Sequence of protein 1:
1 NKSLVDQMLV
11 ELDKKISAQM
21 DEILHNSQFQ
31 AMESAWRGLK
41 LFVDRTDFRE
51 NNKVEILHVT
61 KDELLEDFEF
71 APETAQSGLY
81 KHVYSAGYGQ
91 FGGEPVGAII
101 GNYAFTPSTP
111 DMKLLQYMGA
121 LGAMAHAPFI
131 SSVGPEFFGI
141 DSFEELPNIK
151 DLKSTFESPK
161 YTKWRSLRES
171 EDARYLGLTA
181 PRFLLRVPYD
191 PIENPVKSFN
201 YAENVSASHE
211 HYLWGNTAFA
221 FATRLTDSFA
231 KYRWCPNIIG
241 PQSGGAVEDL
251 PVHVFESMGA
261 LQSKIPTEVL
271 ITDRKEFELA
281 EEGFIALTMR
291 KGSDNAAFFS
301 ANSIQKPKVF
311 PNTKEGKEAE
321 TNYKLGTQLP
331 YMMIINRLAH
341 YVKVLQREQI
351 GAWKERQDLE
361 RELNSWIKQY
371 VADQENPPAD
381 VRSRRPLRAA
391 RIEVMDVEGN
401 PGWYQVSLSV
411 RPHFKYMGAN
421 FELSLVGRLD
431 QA

Sequence of protein 2:
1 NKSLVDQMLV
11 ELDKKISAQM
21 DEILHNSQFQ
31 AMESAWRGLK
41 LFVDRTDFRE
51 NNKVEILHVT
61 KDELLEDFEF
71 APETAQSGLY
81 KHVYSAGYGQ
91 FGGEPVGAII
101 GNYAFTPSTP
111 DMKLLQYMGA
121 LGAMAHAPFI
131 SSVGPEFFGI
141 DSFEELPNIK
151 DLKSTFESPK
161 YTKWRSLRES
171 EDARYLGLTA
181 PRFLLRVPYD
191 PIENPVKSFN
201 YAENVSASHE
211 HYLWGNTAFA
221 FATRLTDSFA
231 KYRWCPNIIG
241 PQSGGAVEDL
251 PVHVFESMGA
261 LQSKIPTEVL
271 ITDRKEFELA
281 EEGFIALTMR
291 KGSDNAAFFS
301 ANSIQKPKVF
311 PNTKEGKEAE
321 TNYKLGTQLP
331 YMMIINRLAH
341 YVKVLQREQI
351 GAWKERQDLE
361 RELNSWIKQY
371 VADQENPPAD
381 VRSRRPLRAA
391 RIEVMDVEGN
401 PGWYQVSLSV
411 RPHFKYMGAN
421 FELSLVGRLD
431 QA

These two protein chains interact to form a complex.

Residue-level contacts at the interface:
Residue G351 in protein 2 contacts residue I239 in protein 1 (closest heavy-atom distance 3.4 Å).
Residue W353 in protein 2 interacts with residue H413 in protein 1 (closest heavy-atom distance 3.3 Å).
Residue Q405 in protein 2 interacts with residue N420 in protein 1 (closest heavy-atom distance 3.3 Å).
Residue L408 in protein 2 interacts with residue S424 in protein 1 (closest heavy-atom distance 3.0 Å).
Residue A352 in protein 2 is in contact with residue Y416 in protein 1 (closest heavy-atom distance 2.8 Å).
Residue G351 in protein 2 contacts residue Y416 in protein 1 (closest heavy-atom distance 2.8 Å).
Residue F91 in protein 2 is in contact with residue K291 in protein 1 (closest heavy-atom distance 3.0 Å).
Residue E318 in protein 2 interacts with residue R428 in protein 1 (closest heavy-atom distance 3.0 Å).
Residue R361 in protein 2 interacts with residue N376 in protein 1 (closest heavy-atom distance 3.4 Å).
Residue E348 in protein 2 contacts residue R290 in protein 1 (closest heavy-atom distance 2.8 Å).
Residue L408 in protein 2 is in contact with residue E422 in protein 1 (closest heavy-atom distance 2.9 Å).
Residue D358 in protein 2 interacts with residue R382 in protein 1 (closest heavy-atom distance 3.0 Å).
Residue I350 in protein 2 is in contact with residue Y416 in protein 1 (closest heavy-atom distance 3.6 Å).
Residue N322 in protein 2 contacts residue V426 in protein 1 (closest heavy-atom distance 3.3 Å).
Residue Y404 in protein 2 is in contact with residue N420 in protein 1 (closest heavy-atom distance 3.1 Å).
Residue E398 in protein 2 contacts residue K317 in protein 1 (closest heavy-atom distance 3.3 Å).
Residue I350 in protein 2 interacts with residue G240 in protein 1 (closest heavy-atom distance 3.2 Å).
Residue G402 in protein 2 is in contact with residue M417 in protein 1 (closest heavy-atom distance 2.9 Å).
Residue W353 in protein 2 is in contact with residue R382 in protein 1 (closest heavy-atom distance 2.7 Å).
Residue I350 in protein 2 is in contact with residue I239 in protein 1 (closest heavy-atom distance 3.5 Å).
Residue E355 in protein 2 is in contact with residue R411 in protein 1 (closest heavy-atom distance 3.1 Å).
Residue R347 in protein 2 contacts residue D273 in protein 1 (closest heavy-atom distance 2.8 Å).
Residue V410 in protein 2 contacts residue S424 in protein 1 (closest heavy-atom distance 2.9 Å).
Residue W353 in protein 2 is in contact with residue K415 in protein 1 (closest heavy-atom distance 3.4 Å).
Residue E355 in protein 2 interacts with residue R388 in protein 1 (closest heavy-atom distance 3.2 Å).
Residue V406 in protein 2 contacts residue F421 in protein 1 (closest heavy-atom distance 3.4 Å).
Residue W353 in protein 2 is in contact with residue S383 in protein 1 (closest heavy-atom distance 3.0 Å).
Residue G402 in protein 2 is in contact with residue K415 in protein 1 (closest heavy-atom distance 3.1 Å).
Residue E355 in protein 2 contacts residue F414 in protein 1 (closest heavy-atom distance 3.0 Å).
Residue E348 in protein 2 contacts residue Q242 in protein 1 (closest heavy-atom distance 2.8 Å).
Residue W353 in protein 2 is in contact with residue N237 in protein 1 (closest heavy-atom distance 3.4 Å).
Residue G351 in protein 2 is in contact with residue K415 in protein 1 (closest heavy-atom distance 3.2 Å).
Residue V406 in protein 2 contacts residue N420 in protein 1 (closest heavy-atom distance 2.7 Å).
Residue V410 in protein 2 contacts residue V426 in protein 1 (closest heavy-atom distance 3.0 Å).
Residue S409 in protein 2 interacts with residue V426 in protein 1 (closest heavy-atom distance 3.0 Å).
Residue L408 in protein 2 interacts with residue L423 in protein 1 (closest heavy-atom distance 3.4 Å).
Residue Q90 in protein 2 contacts residue M289 in protein 1 (closest heavy-atom distance 3.5 Å).
Residue Q90 in protein 2 is in contact with residue I271 in protein 1 (closest heavy-atom distance 3.3 Å).
Residue A86 in protein 2 contacts residue K291 in protein 1 (closest heavy-atom distance 2.9 Å).
Residue S409 in protein 2 is in contact with residue S424 in protein 1 (closest heavy-atom distance 3.3 Å).
Residue Q349 in protein 2 contacts residue Y416 in protein 1 (closest heavy-atom distance 3.5 Å).
Residue G89 in protein 2 contacts residue D273 in protein 1 (closest heavy-atom distance 3.1 Å).
Residue N322 in protein 2 interacts with residue G427 in protein 1 (closest heavy-atom distance 2.8 Å).
Residue G92 in protein 2 is in contact with residue K291 in protein 1 (closest heavy-atom distance 3.2 Å).
Residue K354 in protein 2 contacts residue F414 in protein 1 (closest heavy-atom distance 3.4 Å).
Residue Q90 in protein 2 is in contact with residue L270 in protein 1 (closest heavy-atom distance 3.5 Å).
Residue Q76 in protein 2 is in contact with residue K150 in protein 1 (closest heavy-atom distance 3.5 Å).
Residue G92 in protein 2 is in contact with residue R290 in protein 1 (closest heavy-atom distance 3.5 Å).
Residue W403 in protein 2 is in contact with residue M417 in protein 1 (closest heavy-atom distance 3.2 Å).
Residue G399 in protein 2 is in contact with residue K324 in protein 1 (closest heavy-atom distance 2.8 Å).
Residue S85 in protein 2 is in contact with residue T272 in protein 1 (closest heavy-atom distance 3.4 Å).
Residue G351 in protein 2 contacts residue S243 in protein 1 (closest heavy-atom distance 3.2 Å).
Residue W403 in protein 2 interacts with residue G418 in protein 1 (closest heavy-atom distance 3.4 Å).
Residue Y404 in protein 2 is in contact with residue G418 in protein 1 (closest heavy-atom distance 3.1 Å).
Residue Q346 in protein 2 contacts residue Y416 in protein 1 (closest heavy-atom distance 2.7 Å).
Residue R388 in protein 2 is in contact with residue Q431 in protein 1 (closest heavy-atom distance 3.5 Å).
Residue G399 in protein 2 interacts with residue T321 in protein 1 (closest heavy-atom distance 3.4 Å).
Residue Y404 in protein 2 is in contact with residue A419 in protein 1 (closest heavy-atom distance 3.2 Å).
Residue R411 in protein 2 contacts residue V426 in protein 1 (closest heavy-atom distance 3.2 Å).
Residue V406 in protein 2 contacts residue E422 in protein 1 (closest heavy-atom distance 3.0 Å).